This data describes a binding interaction between two proteins.

Sequence of chain A:
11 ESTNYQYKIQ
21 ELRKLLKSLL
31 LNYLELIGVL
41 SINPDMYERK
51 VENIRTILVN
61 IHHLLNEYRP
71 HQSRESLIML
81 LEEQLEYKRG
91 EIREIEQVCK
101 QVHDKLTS

Contacts between the two chains:
Residue D78 in chain B contacts residue R23 in chain A (closest heavy-atom distance 2.5 Å).
Residue V83 in chain B contacts residue Q16 in chain A (closest heavy-atom distance 2.4 Å).
Residue L5 in chain B interacts with residue R69 in chain A (closest heavy-atom distance 3.3 Å).
Residue Q90 in chain B contacts residue I78 in chain A (closest heavy-atom distance 3.4 Å).
Residue Q90 in chain B contacts residue E75 in chain A (closest heavy-atom distance 2.3 Å).
Residue S86 in chain B is in contact with residue H71 in chain A (closest heavy-atom distance 3.8 Å).
Residue I59 in chain B contacts residue I37 in chain A (closest heavy-atom distance 3.6 Å).
Residue Q9 in chain B is in contact with residue L65 in chain A (closest heavy-atom distance 3.4 Å).
Residue L12 in chain B interacts with residue I61 in chain A (closest heavy-atom distance 3.1 Å).
Residue L5 in chain B is in contact with residue Y68 in chain A (closest heavy-atom distance 3.4 Å).
Residue L97 in chain B contacts residue L81 in chain A (closest heavy-atom distance 3.6 Å).
Residue L80 in chain B contacts residue Y68 in chain A (closest heavy-atom distance 3.0 Å).
Residue K93 in chain B interacts with residue E82 in chain A (closest heavy-atom distance 3.5 Å).
Residue E105 in chain B is in contact with residue K88 in chain A (closest heavy-atom distance 2.8 Å).
Residue I77 in chain B contacts residue L26 in chain A (closest heavy-atom distance 3.5 Å).
Residue R4 in chain B interacts with residue Q72 in chain A (closest heavy-atom distance 3.8 Å).
Residue G82 in chain B contacts residue H71 in chain A (closest heavy-atom distance 2.5 Å).
Residue Q90 in chain B is in contact with residue R74 in chain A (closest heavy-atom distance 2.9 Å).
Residue L97 in chain B is in contact with residue I78 in chain A (closest heavy-atom distance 3.7 Å).
Residue L5 in chain B contacts residue Q72 in chain A (closest heavy-atom distance 3.1 Å).
Residue I26 in chain B interacts with residue Y47 in chain A (closest heavy-atom distance 2.7 Å).
Residue T16 in chain B interacts with residue L58 in chain A (closest heavy-atom distance 3.5 Å).
Residue D84 in chain B interacts with residue Q16 in chain A (closest heavy-atom distance 2.6 Å).
Residue L8 in chain B interacts with residue L65 in chain A (closest heavy-atom distance 3.6 Å).
Residue I77 in chain B contacts residue I19 in chain A (closest heavy-atom distance 3.8 Å).
Residue L5 in chain B interacts with residue L65 in chain A (closest heavy-atom distance 3.6 Å).
Residue Q9 in chain B interacts with residue R69 in chain A (closest heavy-atom distance 2.9 Å).
Residue I66 in chain B interacts with residue Y33 in chain A (closest heavy-atom distance 3.3 Å).
Residue G82 in chain B is in contact with residue E75 in chain A (closest heavy-atom distance 3.5 Å).
Residue V104 in chain B contacts residue L85 in chain A (closest heavy-atom distance 3.4 Å).
Residue Q9 in chain B interacts with residue N66 in chain A (closest heavy-atom distance 3.8 Å).
Residue I94 in chain B interacts with residue I78 in chain A (closest heavy-atom distance 3.1 Å).
Residue K93 in chain B is in contact with residue I78 in chain A (closest heavy-atom distance 3.7 Å).
Residue I77 in chain B interacts with residue L22 in chain A (closest heavy-atom distance 3.2 Å).
Residue L80 in chain B interacts with residue I19 in chain A (closest heavy-atom distance 3.6 Å).
Residue P81 in chain B contacts residue E75 in chain A (closest heavy-atom distance 3.6 Å).
Residue T70 in chain B is in contact with residue L30 in chain A (closest heavy-atom distance 3.8 Å).
Residue I73 in chain B is in contact with residue L26 in chain A (closest heavy-atom distance 3.8 Å).
Residue T22 in chain B is in contact with residue Y33 in chain A (closest heavy-atom distance 3.4 Å).
Residue S63 in chain B interacts with residue I37 in chain A (closest heavy-atom distance 3.1 Å).
Residue K100 in chain B is in contact with residue R89 in chain A (closest heavy-atom distance 3.3 Å).
Residue G82 in chain B interacts with residue Y68 in chain A (closest heavy-atom distance 3.3 Å).
Residue L101 in chain B contacts residue L85 in chain A (closest heavy-atom distance 3.1 Å).
Residue V83 in chain B contacts residue Y68 in chain A (closest heavy-atom distance 3.1 Å).
Residue N74 in chain B interacts with residue L26 in chain A (closest heavy-atom distance 3.7 Å).
Residue Q90 in chain B is in contact with residue H71 in chain A (closest heavy-atom distance 3.3 Å).
Residue S63 in chain B contacts residue Y33 in chain A (closest heavy-atom distance 3.8 Å).
Residue V104 in chain B interacts with residue I92 in chain A (closest heavy-atom distance 3.4 Å).
Residue F32 in chain B is in contact with residue Y47 in chain A (closest heavy-atom distance 3.3 Å).
Residue I94 in chain B contacts residue L81 in chain A (closest heavy-atom distance 3.7 Å).
Residue A87 in chain B interacts with residue R74 in chain A (closest heavy-atom distance 3.5 Å).
Residue L23 in chain B interacts with residue V51 in chain A (closest heavy-atom distance 3.6 Å).
Residue F19 in chain B interacts with residue L29 in chain A (closest heavy-atom distance 3.3 Å).
Residue K108 in chain B interacts with residue E91 in chain A (closest heavy-atom distance 2.7 Å).
Residue P81 in chain B is in contact with residue Y68 in chain A (closest heavy-atom distance 2.9 Å).
Residue V104 in chain B interacts with residue K88 in chain A (closest heavy-atom distance 3.7 Å).
Residue L97 in chain B interacts with residue E82 in chain A (closest heavy-atom distance 3.6 Å).
Residue V85 in chain B interacts with residue H71 in chain A (closest heavy-atom distance 3.0 Å).
Residue V85 in chain B interacts with residue Q16 in chain A (closest heavy-atom distance 3.5 Å).
Residue F19 in chain B contacts residue I54 in chain A (closest heavy-atom distance 3.6 Å).

Sequence of chain B:
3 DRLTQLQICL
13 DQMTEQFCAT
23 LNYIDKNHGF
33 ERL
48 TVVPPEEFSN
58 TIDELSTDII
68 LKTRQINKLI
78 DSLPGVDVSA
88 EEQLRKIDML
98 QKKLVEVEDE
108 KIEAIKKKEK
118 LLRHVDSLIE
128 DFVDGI